The following describes two proteins that form a bound complex.

Sequence of chain A:
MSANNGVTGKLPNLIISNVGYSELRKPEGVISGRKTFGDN

Sequence of chain B:
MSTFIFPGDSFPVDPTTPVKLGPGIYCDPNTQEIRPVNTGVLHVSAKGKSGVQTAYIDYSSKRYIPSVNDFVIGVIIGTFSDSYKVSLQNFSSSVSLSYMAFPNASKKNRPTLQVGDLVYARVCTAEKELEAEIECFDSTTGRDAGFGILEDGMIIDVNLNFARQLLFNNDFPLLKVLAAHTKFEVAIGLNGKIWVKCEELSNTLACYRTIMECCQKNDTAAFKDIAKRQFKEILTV

Residue-level contacts at the interface:
Residue P23 in chain B contacts residue Y99 in chain A (closest heavy-atom distance 3.3 Å).
Residue A179 in chain B contacts residue F115 in chain A (closest heavy-atom distance 4.0 Å).
Residue F168 in chain B is in contact with residue R103 in chain A (closest heavy-atom distance 3.2 Å).
Residue N69 in chain B contacts residue E101 in chain A (closest heavy-atom distance 3.9 Å).
Residue K183 in chain B interacts with residue N118 in chain A (closest heavy-atom distance 3.4 Å).
Residue K183 in chain B is in contact with residue G116 in chain A (closest heavy-atom distance 3.2 Å).
Residue K183 in chain B interacts with residue F115 in chain A (closest heavy-atom distance 3.5 Å).
Residue A187 in chain B interacts with residue G111 in chain A (closest heavy-atom distance 4.1 Å).
Residue C27 in chain B contacts residue I93 in chain A (closest heavy-atom distance 3.8 Å).
Residue L21 in chain B is in contact with residue V97 in chain A (closest heavy-atom distance 3.0 Å).
Residue G146 in chain B interacts with residue R112 in chain A (closest heavy-atom distance 4.1 Å).
Residue T16 in chain B contacts residue L92 in chain A (closest heavy-atom distance 3.4 Å).
Residue L21 in chain B contacts residue N96 in chain A (closest heavy-atom distance 3.3 Å).
Residue P23 in chain B interacts with residue V97 in chain A (closest heavy-atom distance 3.3 Å).
Residue T54 in chain B is in contact with residue L102 in chain A (closest heavy-atom distance 4.3 Å).
Residue R164 in chain B contacts residue Y99 in chain A (closest heavy-atom distance 3.1 Å).
Residue L21 in chain B contacts residue S95 in chain A (closest heavy-atom distance 3.0 Å).
Residue V186 in chain B is in contact with residue R112 in chain A (closest heavy-atom distance 3.7 Å).
Residue F184 in chain B is in contact with residue K113 in chain A (closest heavy-atom distance 4.2 Å).
Residue E185 in chain B contacts residue T114 in chain A (closest heavy-atom distance 3.7 Å).
Residue I25 in chain B interacts with residue N96 in chain A (closest heavy-atom distance 4.3 Å).
Residue Y59 in chain B contacts residue Y99 in chain A (closest heavy-atom distance 3.2 Å).
Residue F71 in chain B is in contact with residue I109 in chain A (closest heavy-atom distance 3.8 Å).
Residue E185 in chain B contacts residue K113 in chain A (closest heavy-atom distance 3.4 Å).
Residue V186 in chain B contacts residue F115 in chain A (closest heavy-atom distance 4.1 Å).
Residue P15 in chain B contacts residue N91 in chain A (closest heavy-atom distance 3.3 Å).
Residue I188 in chain B interacts with residue K113 in chain A (closest heavy-atom distance 4.0 Å).
Residue K20 in chain B contacts residue V97 in chain A (closest heavy-atom distance 4.0 Å).
Residue E185 in chain B interacts with residue R112 in chain A (closest heavy-atom distance 4.0 Å).
Residue K20 in chain B interacts with residue S95 in chain A (closest heavy-atom distance 3.7 Å).
Residue V186 in chain B is in contact with residue G111 in chain A (closest heavy-atom distance 3.6 Å).
Residue F168 in chain B contacts residue Y99 in chain A (closest heavy-atom distance 3.2 Å).
Residue Y120 in chain B contacts residue G111 in chain A (closest heavy-atom distance 3.3 Å).
Residue I57 in chain B is in contact with residue Y99 in chain A (closest heavy-atom distance 4.2 Å).
Residue N69 in chain B is in contact with residue S100 in chain A (closest heavy-atom distance 2.4 Å).
Residue P23 in chain B interacts with residue L102 in chain A (closest heavy-atom distance 4.0 Å).
Residue K20 in chain B contacts residue I94 in chain A (closest heavy-atom distance 3.3 Å).
Residue D70 in chain B contacts residue S100 in chain A (closest heavy-atom distance 2.3 Å).
Residue V19 in chain B interacts with residue L92 in chain A (closest heavy-atom distance 3.4 Å).
Residue T17 in chain B interacts with residue L92 in chain A (closest heavy-atom distance 2.9 Å).
Residue L21 in chain B interacts with residue I93 in chain A (closest heavy-atom distance 4.5 Å).
Residue K183 in chain B contacts residue D117 in chain A (closest heavy-atom distance 4.3 Å).
Residue T16 in chain B is in contact with residue N91 in chain A (closest heavy-atom distance 4.2 Å).
Residue V19 in chain B contacts residue I93 in chain A (closest heavy-atom distance 4.1 Å).
Residue I149 in chain B contacts residue R112 in chain A (closest heavy-atom distance 4.5 Å).
Residue V68 in chain B contacts residue S100 in chain A (closest heavy-atom distance 3.2 Å).
Residue I188 in chain B interacts with residue G111 in chain A (closest heavy-atom distance 3.9 Å).
Residue L167 in chain B is in contact with residue I109 in chain A (closest heavy-atom distance 3.7 Å).
Residue P18 in chain B interacts with residue L92 in chain A (closest heavy-atom distance 3.6 Å).
Residue V186 in chain B is in contact with residue K113 in chain A (closest heavy-atom distance 2.7 Å).
Residue F184 in chain B is in contact with residue F115 in chain A (closest heavy-atom distance 2.7 Å).
Residue F71 in chain B contacts residue G111 in chain A (closest heavy-atom distance 4.1 Å).
Residue V19 in chain B is in contact with residue I94 in chain A (closest heavy-atom distance 2.9 Å).
Residue F184 in chain B interacts with residue T114 in chain A (closest heavy-atom distance 3.3 Å).
Residue L175 in chain B contacts residue F115 in chain A (closest heavy-atom distance 4.0 Å).
Residue G22 in chain B interacts with residue V97 in chain A (closest heavy-atom distance 4.2 Å).
Residue G22 in chain B contacts residue N96 in chain A (closest heavy-atom distance 3.8 Å).
Residue P15 in chain B is in contact with residue L92 in chain A (closest heavy-atom distance 3.9 Å).
Residue A179 in chain B is in contact with residue N118 in chain A (closest heavy-atom distance 4.2 Å).
Residue L21 in chain B interacts with residue I94 in chain A (closest heavy-atom distance 2.6 Å).